Sequence of chain B:
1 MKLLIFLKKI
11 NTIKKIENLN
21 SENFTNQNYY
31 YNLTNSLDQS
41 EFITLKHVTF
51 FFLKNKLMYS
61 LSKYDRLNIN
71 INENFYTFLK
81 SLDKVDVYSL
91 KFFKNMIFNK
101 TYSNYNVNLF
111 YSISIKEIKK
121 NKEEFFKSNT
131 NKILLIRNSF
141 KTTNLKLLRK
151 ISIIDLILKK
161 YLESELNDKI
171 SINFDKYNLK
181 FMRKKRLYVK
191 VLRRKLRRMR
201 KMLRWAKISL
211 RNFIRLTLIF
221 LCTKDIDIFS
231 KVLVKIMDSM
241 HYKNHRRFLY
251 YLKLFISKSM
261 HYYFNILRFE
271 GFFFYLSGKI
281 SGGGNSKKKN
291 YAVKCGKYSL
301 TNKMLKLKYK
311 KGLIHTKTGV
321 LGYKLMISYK

Contacts between the two chains:
Residue N464 in chain A interacts with residue T49 in chain B (closest heavy-atom distance 3.3 Å).
Residue Y292 in chain A contacts residue S62 in chain B (closest heavy-atom distance 3.6 Å).
Residue L465 in chain A interacts with residue K46 in chain B (closest heavy-atom distance 3.3 Å).
Residue R466 in chain A is in contact with residue S60 in chain B (closest heavy-atom distance 3.4 Å).
Residue E85 in chain A is in contact with residue L57 in chain B (closest heavy-atom distance 3.5 Å).
Residue L320 in chain A interacts with residue N20 in chain B (closest heavy-atom distance 3.1 Å).
Residue L320 in chain A is in contact with residue S21 in chain B (closest heavy-atom distance 3.2 Å).
Residue D295 in chain A interacts with residue S60 in chain B (closest heavy-atom distance 3.5 Å).
Residue W405 in chain A interacts with residue L19 in chain B (closest heavy-atom distance 3.0 Å).
Residue V57 in chain A interacts with residue E41 in chain B (closest heavy-atom distance 3.2 Å).
Residue T65 in chain A interacts with residue Y64 in chain B (closest heavy-atom distance 3.6 Å).
Residue F125 in chain A interacts with residue M58 in chain B (closest heavy-atom distance 3.5 Å).
Residue F56 in chain A is in contact with residue E41 in chain B (closest heavy-atom distance 3.3 Å).
Residue S318 in chain A interacts with residue E22 in chain B (closest heavy-atom distance 2.7 Å).
Residue E89 in chain A contacts residue K56 in chain B (closest heavy-atom distance 3.4 Å).
Residue R466 in chain A contacts residue H47 in chain B (closest heavy-atom distance 3.0 Å).
Residue N467 in chain A contacts residue S40 in chain B (closest heavy-atom distance 3.4 Å).
Residue N298 in chain A contacts residue M58 in chain B (closest heavy-atom distance 3.4 Å).
Residue Q424 in chain A is in contact with residue K15 in chain B (closest heavy-atom distance 2.3 Å).
Residue W405 in chain A interacts with residue N18 in chain B (closest heavy-atom distance 3.0 Å).
Residue L465 in chain A is in contact with residue K54 in chain B (closest heavy-atom distance 3.3 Å).
Residue E432 in chain A contacts residue L19 in chain B (closest heavy-atom distance 3.0 Å).
Residue K288 in chain A interacts with residue E41 in chain B (closest heavy-atom distance 3.1 Å).
Residue R51 in chain A interacts with residue N55 in chain B (closest heavy-atom distance 3.1 Å).
Residue V57 in chain A contacts residue H47 in chain B (closest heavy-atom distance 3.6 Å).
Residue H317 in chain A contacts residue S21 in chain B (closest heavy-atom distance 2.6 Å).
Residue Y403 in chain A interacts with residue T25 in chain B (closest heavy-atom distance 3.5 Å).
Residue D60 in chain A is in contact with residue F51 in chain B (closest heavy-atom distance 3.0 Å).
Residue Y415 in chain A interacts with residue N11 in chain B (closest heavy-atom distance 3.5 Å).
Residue S55 in chain A interacts with residue I43 in chain B (closest heavy-atom distance 3.1 Å).
Residue R51 in chain A contacts residue F51 in chain B (closest heavy-atom distance 3.1 Å).
Residue V93 in chain A interacts with residue Y59 in chain B (closest heavy-atom distance 3.6 Å).
Residue R416 in chain A is in contact with residue K15 in chain B (closest heavy-atom distance 3.1 Å).
Residue D295 in chain A interacts with residue L61 in chain B (closest heavy-atom distance 2.7 Å).
Residue F303 in chain A interacts with residue K54 in chain B (closest heavy-atom distance 3.5 Å).
Residue N290 in chain A contacts residue S62 in chain B (closest heavy-atom distance 3.5 Å).
Residue L299 in chain A contacts residue K54 in chain B (closest heavy-atom distance 3.4 Å).
Residue N464 in chain A contacts residue K46 in chain B (closest heavy-atom distance 3.1 Å).
Residue F52 in chain A contacts residue I43 in chain B (closest heavy-atom distance 3.6 Å).
Residue Q424 in chain A interacts with residue T12 in chain B (closest heavy-atom distance 3.4 Å).
Residue N290 in chain A is in contact with residue N68 in chain B (closest heavy-atom distance 3.5 Å).
Residue K63 in chain A is in contact with residue Y76 in chain B (closest heavy-atom distance 3.3 Å).
Residue L465 in chain A contacts residue T49 in chain B (closest heavy-atom distance 3.5 Å).
Residue V73 in chain A is in contact with residue R66 in chain B (closest heavy-atom distance 3.6 Å).
Residue Y415 in chain A interacts with residue K15 in chain B (closest heavy-atom distance 3.6 Å).
Residue N463 in chain A is in contact with residue K46 in chain B (closest heavy-atom distance 3.3 Å).
Residue D295 in chain A interacts with residue M58 in chain B (closest heavy-atom distance 2.7 Å).
Residue T68 in chain A contacts residue Y64 in chain B (closest heavy-atom distance 3.5 Å).
Residue H317 in chain A contacts residue N23 in chain B (closest heavy-atom distance 3.5 Å).
Residue R466 in chain A is in contact with residue F50 in chain B (closest heavy-atom distance 3.2 Å).
Residue L69 in chain A is in contact with residue Y64 in chain B (closest heavy-atom distance 3.3 Å).
Residue E89 in chain A is in contact with residue L57 in chain B (closest heavy-atom distance 3.5 Å).
Residue V93 in chain A interacts with residue M58 in chain B (closest heavy-atom distance 3.5 Å).
Residue W405 in chain A contacts residue N20 in chain B (closest heavy-atom distance 3.0 Å).
Residue Y415 in chain A interacts with residue K14 in chain B (closest heavy-atom distance 3.5 Å).
Residue F62 in chain A interacts with residue Y76 in chain B (closest heavy-atom distance 3.4 Å).
Residue Y292 in chain A is in contact with residue D65 in chain B (closest heavy-atom distance 3.2 Å).
Residue R436 in chain A interacts with residue N20 in chain B (closest heavy-atom distance 3.2 Å).
Residue D295 in chain A contacts residue L57 in chain B (closest heavy-atom distance 3.4 Å).
Residue L86 in chain A interacts with residue L57 in chain B (closest heavy-atom distance 3.6 Å).

This data describes a binding interaction between two proteins.

Sequence of chain A:
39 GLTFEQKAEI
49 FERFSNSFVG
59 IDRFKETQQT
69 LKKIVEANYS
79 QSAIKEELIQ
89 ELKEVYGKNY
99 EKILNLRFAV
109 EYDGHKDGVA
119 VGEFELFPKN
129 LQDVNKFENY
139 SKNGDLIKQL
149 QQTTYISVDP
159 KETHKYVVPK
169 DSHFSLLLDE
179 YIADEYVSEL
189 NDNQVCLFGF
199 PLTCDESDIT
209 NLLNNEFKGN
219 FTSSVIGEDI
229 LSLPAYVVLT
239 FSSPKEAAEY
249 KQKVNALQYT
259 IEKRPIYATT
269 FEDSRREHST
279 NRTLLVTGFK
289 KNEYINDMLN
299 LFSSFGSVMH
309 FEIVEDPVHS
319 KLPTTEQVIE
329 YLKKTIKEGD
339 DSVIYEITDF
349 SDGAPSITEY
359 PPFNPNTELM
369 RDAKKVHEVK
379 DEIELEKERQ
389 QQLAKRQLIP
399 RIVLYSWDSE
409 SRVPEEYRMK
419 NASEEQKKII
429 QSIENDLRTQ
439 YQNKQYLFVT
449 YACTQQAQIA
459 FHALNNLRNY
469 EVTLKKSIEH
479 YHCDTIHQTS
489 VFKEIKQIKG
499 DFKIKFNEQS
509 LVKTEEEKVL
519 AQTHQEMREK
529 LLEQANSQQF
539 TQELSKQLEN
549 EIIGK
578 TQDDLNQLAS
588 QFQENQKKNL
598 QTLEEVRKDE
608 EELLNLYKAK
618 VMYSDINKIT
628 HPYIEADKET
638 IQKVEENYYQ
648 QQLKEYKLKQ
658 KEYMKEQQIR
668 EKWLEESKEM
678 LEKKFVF